Contacts between the two chains:
Residue L27 in the first protein interacts with residue I57 in the second protein (closest heavy-atom distance 3.6 Å).
Residue Y51 in the first protein contacts residue W64 in the second protein (closest heavy-atom distance 3.8 Å).
Residue K24 in the first protein interacts with residue L61 in the second protein (closest heavy-atom distance 3.9 Å).
Residue T63 in the first protein is in contact with residue T56 in the second protein (closest heavy-atom distance 3.6 Å).
Residue E28 in the first protein contacts residue I57 in the second protein (closest heavy-atom distance 4.0 Å).
Residue S18 in the first protein interacts with residue E69 in the second protein (closest heavy-atom distance 3.5 Å).
Residue L16 in the first protein is in contact with residue G62 in the second protein (closest heavy-atom distance 3.2 Å).
Residue D9 in the first protein contacts residue R79 in the second protein (closest heavy-atom distance 3.7 Å).
Residue E28 in the first protein interacts with residue K54 in the second protein (closest heavy-atom distance 4.1 Å).
Residue T57 in the first protein interacts with residue W64 in the second protein (closest heavy-atom distance 2.9 Å).
Residue E43 in the first protein is in contact with residue Y74 in the second protein (closest heavy-atom distance 2.9 Å).
Residue T57 in the first protein contacts residue L63 in the second protein (closest heavy-atom distance 3.6 Å).
Residue E43 in the first protein contacts residue L78 in the second protein (closest heavy-atom distance 3.9 Å).
Residue D9 in the first protein is in contact with residue Q75 in the second protein (closest heavy-atom distance 2.9 Å).
Residue I14 in the first protein interacts with residue W64 in the second protein (closest heavy-atom distance 3.6 Å).
Residue R20 in the first protein interacts with residue D70 in the second protein (closest heavy-atom distance 2.6 Å).
Residue V46 in the first protein interacts with residue Y74 in the second protein (closest heavy-atom distance 3.8 Å).
Residue F17 in the first protein interacts with residue G62 in the second protein (closest heavy-atom distance 3.4 Å).
Residue Y51 in the first protein contacts residue D66 in the second protein (closest heavy-atom distance 4.0 Å).
Residue L16 in the first protein contacts residue I57 in the second protein (closest heavy-atom distance 3.8 Å).
Residue R56 in the first protein is in contact with residue L63 in the second protein (closest heavy-atom distance 3.6 Å).
Residue R107 in the first protein interacts with residue G71 in the second protein (closest heavy-atom distance 3.2 Å).
Residue K24 in the first protein is in contact with residue S58 in the second protein (closest heavy-atom distance 3.6 Å).
Residue T10 in the first protein contacts residue R79 in the second protein (closest heavy-atom distance 3.0 Å).
Residue G47 in the first protein contacts residue W64 in the second protein (closest heavy-atom distance 3.5 Å).
Residue P32 in the first protein interacts with residue Q50 in the second protein (closest heavy-atom distance 3.2 Å).
Residue I93 in the first protein interacts with residue R79 in the second protein (closest heavy-atom distance 3.3 Å).
Residue I124 in the first protein interacts with residue D70 in the second protein (closest heavy-atom distance 3.1 Å).
Residue Q53 in the first protein contacts residue L63 in the second protein (closest heavy-atom distance 3.1 Å).
Residue F17 in the first protein contacts residue L63 in the second protein (closest heavy-atom distance 3.3 Å).
Residue D15 in the first protein is in contact with residue G71 in the second protein (closest heavy-atom distance 3.3 Å).
Residue G19 in the first protein is in contact with residue G62 in the second protein (closest heavy-atom distance 3.4 Å).
Residue N11 in the first protein is in contact with residue M72 in the second protein (closest heavy-atom distance 3.9 Å).
Residue Y51 in the first protein is in contact with residue C67 in the second protein (closest heavy-atom distance 3.4 Å).
Residue V46 in the first protein interacts with residue L78 in the second protein (closest heavy-atom distance 3.8 Å).
Residue R107 in the first protein is in contact with residue M72 in the second protein (closest heavy-atom distance 2.9 Å).
Residue N108 in the first protein is in contact with residue M72 in the second protein (closest heavy-atom distance 3.8 Å).
Residue L16 in the first protein contacts residue A60 in the second protein (closest heavy-atom distance 3.5 Å).
Residue S18 in the first protein contacts residue C67 in the second protein (closest heavy-atom distance 3.0 Å).
Residue P89 in the first protein contacts residue R79 in the second protein (closest heavy-atom distance 3.5 Å).
Residue R20 in the first protein contacts residue L61 in the second protein (closest heavy-atom distance 3.4 Å).
Residue I14 in the first protein interacts with residue Y74 in the second protein (closest heavy-atom distance 3.6 Å).
Residue G19 in the first protein contacts residue L61 in the second protein (closest heavy-atom distance 3.6 Å).
Residue F17 in the first protein is in contact with residue W64 in the second protein (closest heavy-atom distance 3.0 Å).
Residue Q33 in the first protein interacts with residue K49 in the second protein (closest heavy-atom distance 4.0 Å).
Residue K24 in the first protein is in contact with residue I57 in the second protein (closest heavy-atom distance 3.9 Å).
Residue F17 in the first protein interacts with residue A60 in the second protein (closest heavy-atom distance 3.4 Å).
Residue V44 in the first protein is in contact with residue W64 in the second protein (closest heavy-atom distance 3.3 Å).
Residue P32 in the first protein is in contact with residue K49 in the second protein (closest heavy-atom distance 3.1 Å).
Residue A48 in the first protein contacts residue W64 in the second protein (closest heavy-atom distance 3.2 Å).
Residue L16 in the first protein contacts residue L61 in the second protein (closest heavy-atom distance 3.4 Å).
Residue I14 in the first protein interacts with residue G71 in the second protein (closest heavy-atom distance 3.9 Å).
Residue G47 in the first protein interacts with residue Y74 in the second protein (closest heavy-atom distance 3.1 Å).
Residue P32 in the first protein interacts with residue A53 in the second protein (closest heavy-atom distance 3.9 Å).
Residue T10 in the first protein contacts residue Q75 in the second protein (closest heavy-atom distance 3.3 Å).
Residue D90 in the first protein is in contact with residue R79 in the second protein (closest heavy-atom distance 3.0 Å).
Residue N11 in the first protein contacts residue Q75 in the second protein (closest heavy-atom distance 2.6 Å).
Residue N11 in the first protein contacts residue G71 in the second protein (closest heavy-atom distance 3.6 Å).
Residue Q53 in the first protein interacts with residue W64 in the second protein (closest heavy-atom distance 3.5 Å).
Residue E43 in the first protein is in contact with residue R79 in the second protein (closest heavy-atom distance 2.8 Å).

Sequence of the second protein:
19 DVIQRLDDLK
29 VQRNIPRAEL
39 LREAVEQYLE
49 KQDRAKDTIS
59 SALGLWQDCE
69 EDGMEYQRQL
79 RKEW

This data describes a binding interaction between two proteins.

Sequence of the first protein:
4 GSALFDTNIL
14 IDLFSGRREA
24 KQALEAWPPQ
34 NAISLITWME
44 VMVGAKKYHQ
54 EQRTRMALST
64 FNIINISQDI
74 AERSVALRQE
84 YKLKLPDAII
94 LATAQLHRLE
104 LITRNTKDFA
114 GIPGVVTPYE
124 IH